This data describes a binding interaction between two proteins.

Sequence of protein 1:
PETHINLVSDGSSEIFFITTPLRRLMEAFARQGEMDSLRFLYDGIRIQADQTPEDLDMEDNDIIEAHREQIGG

Interface contacts:
Residue H9 in protein 1 contacts residue D69 in protein 2 (closest heavy-atom distance 2.9 Å).
Residue R33 in protein 1 interacts with residue I68 in protein 2 (closest heavy-atom distance 4.0 Å).
Residue I21 in protein 1 is in contact with residue I66 in protein 2 (closest heavy-atom distance 3.7 Å).
Residue L34 in protein 1 is in contact with residue I68 in protein 2 (closest heavy-atom distance 4.0 Å).
Residue F23 in protein 1 is in contact with residue I65 in protein 2 (closest heavy-atom distance 4.6 Å).
Residue F23 in protein 1 interacts with residue I68 in protein 2 (closest heavy-atom distance 4.1 Å).
Residue F22 in protein 1 is in contact with residue I66 in protein 2 (closest heavy-atom distance 2.9 Å).
Residue N11 in protein 1 interacts with residue I65 in protein 2 (closest heavy-atom distance 4.8 Å).
Residue R41 in protein 1 is in contact with residue E64 in protein 2 (closest heavy-atom distance 3.2 Å).
Residue F22 in protein 1 is in contact with residue E64 in protein 2 (closest heavy-atom distance 3.9 Å).
Residue A37 in protein 1 is in contact with residue I66 in protein 2 (closest heavy-atom distance 4.5 Å).
Residue A37 in protein 1 interacts with residue I68 in protein 2 (closest heavy-atom distance 4.8 Å).
Residue R41 in protein 1 contacts residue I66 in protein 2 (closest heavy-atom distance 4.9 Å).
Residue F22 in protein 1 interacts with residue I65 in protein 2 (closest heavy-atom distance 3.4 Å).
Residue R33 in protein 1 contacts residue D69 in protein 2 (closest heavy-atom distance 4.6 Å).
Residue I21 in protein 1 interacts with residue E64 in protein 2 (closest heavy-atom distance 4.4 Å).
Residue H9 in protein 1 interacts with residue I68 in protein 2 (closest heavy-atom distance 4.8 Å).
Residue T29 in protein 1 interacts with residue D69 in protein 2 (closest heavy-atom distance 3.2 Å).
Residue I25 in protein 1 contacts residue I68 in protein 2 (closest heavy-atom distance 3.0 Å).
Residue F23 in protein 1 contacts residue I66 in protein 2 (closest heavy-atom distance 3.3 Å).

Sequence of protein 2:
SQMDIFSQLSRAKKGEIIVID